Sequence of protein 2:
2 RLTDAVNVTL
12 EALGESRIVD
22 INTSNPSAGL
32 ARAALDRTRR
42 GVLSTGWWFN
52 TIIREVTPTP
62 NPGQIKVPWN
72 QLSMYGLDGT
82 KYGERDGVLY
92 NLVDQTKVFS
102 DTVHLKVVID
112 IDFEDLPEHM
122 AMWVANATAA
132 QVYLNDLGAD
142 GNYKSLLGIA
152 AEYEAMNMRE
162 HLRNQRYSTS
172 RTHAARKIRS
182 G

Contacts between the two chains:
Residue A260 in protein 1 contacts residue R180 in protein 2 (closest heavy-atom distance 3.6 Å).
Residue G261 in protein 1 contacts residue S181 in protein 2 (closest heavy-atom distance 4.4 Å).
Residue V268 in protein 1 contacts residue A176 in protein 2 (closest heavy-atom distance 4.5 Å).
Residue G261 in protein 1 interacts with residue R180 in protein 2 (closest heavy-atom distance 4.7 Å).
Residue V268 in protein 1 interacts with residue T173 in protein 2 (closest heavy-atom distance 4.5 Å).
Residue V268 in protein 1 is in contact with residue R177 in protein 2 (closest heavy-atom distance 4.5 Å).
Residue A264 in protein 1 is in contact with residue R177 in protein 2 (closest heavy-atom distance 4.1 Å).
Residue W31 in protein 1 interacts with residue R180 in protein 2 (closest heavy-atom distance 3.5 Å).
Residue R265 in protein 1 contacts residue R177 in protein 2 (closest heavy-atom distance 4.5 Å).
Residue A264 in protein 1 interacts with residue R180 in protein 2 (closest heavy-atom distance 3.5 Å).
Residue A264 in protein 1 contacts residue A176 in protein 2 (closest heavy-atom distance 4.0 Å).

Sequence of protein 1:
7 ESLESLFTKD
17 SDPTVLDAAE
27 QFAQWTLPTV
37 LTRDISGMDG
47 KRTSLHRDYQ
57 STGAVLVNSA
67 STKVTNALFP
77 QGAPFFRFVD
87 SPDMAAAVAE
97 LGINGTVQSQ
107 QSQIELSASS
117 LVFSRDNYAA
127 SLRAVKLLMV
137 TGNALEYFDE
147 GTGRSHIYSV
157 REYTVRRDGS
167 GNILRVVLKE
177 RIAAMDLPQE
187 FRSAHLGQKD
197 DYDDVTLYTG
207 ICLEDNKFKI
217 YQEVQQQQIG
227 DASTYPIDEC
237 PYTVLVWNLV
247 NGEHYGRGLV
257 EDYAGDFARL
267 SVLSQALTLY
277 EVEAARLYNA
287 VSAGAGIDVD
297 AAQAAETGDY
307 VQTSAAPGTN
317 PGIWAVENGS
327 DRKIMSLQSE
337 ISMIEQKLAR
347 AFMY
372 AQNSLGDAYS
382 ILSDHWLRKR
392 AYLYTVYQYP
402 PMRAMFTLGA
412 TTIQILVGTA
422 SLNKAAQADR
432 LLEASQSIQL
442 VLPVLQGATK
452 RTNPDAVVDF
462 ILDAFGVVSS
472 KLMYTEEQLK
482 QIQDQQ

The following describes two proteins that form a bound complex.